Sequence of the second protein:
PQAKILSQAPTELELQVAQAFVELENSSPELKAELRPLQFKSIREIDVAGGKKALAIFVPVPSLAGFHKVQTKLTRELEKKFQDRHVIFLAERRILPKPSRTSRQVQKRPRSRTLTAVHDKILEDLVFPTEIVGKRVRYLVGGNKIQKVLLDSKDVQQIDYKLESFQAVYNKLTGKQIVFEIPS

Sequence of the first protein:
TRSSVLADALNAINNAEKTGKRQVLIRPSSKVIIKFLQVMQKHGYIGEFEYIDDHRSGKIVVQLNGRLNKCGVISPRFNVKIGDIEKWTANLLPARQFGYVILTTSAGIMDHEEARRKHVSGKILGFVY

This data describes a binding interaction between two proteins.

Contacts between the two chains:
Residue Y142 in the second protein interacts with residue I35 in the first protein (closest heavy-atom distance 4.2 Å).
Residue R139 in the second protein contacts residue Y52 in the first protein (closest heavy-atom distance 3.2 Å).
Residue L143 in the second protein interacts with residue Q42 in the first protein (closest heavy-atom distance 3.4 Å).
Residue Y142 in the second protein interacts with residue E49 in the first protein (closest heavy-atom distance 2.9 Å).
Residue K138 in the second protein contacts residue D54 in the first protein (closest heavy-atom distance 2.8 Å).
Residue V144 in the second protein contacts residue E49 in the first protein (closest heavy-atom distance 3.5 Å).
Residue Y142 in the second protein is in contact with residue F50 in the first protein (closest heavy-atom distance 3.2 Å).
Residue K138 in the second protein interacts with residue Y52 in the first protein (closest heavy-atom distance 4.6 Å).
Residue R139 in the second protein is in contact with residue D54 in the first protein (closest heavy-atom distance 3.9 Å).
Residue Y142 in the second protein is in contact with residue E51 in the first protein (closest heavy-atom distance 5.0 Å).
Residue Y142 in the second protein interacts with residue Q39 in the first protein (closest heavy-atom distance 3.4 Å).
Residue K138 in the second protein contacts residue I53 in the first protein (closest heavy-atom distance 3.9 Å).
Residue Y142 in the second protein contacts residue Q42 in the first protein (closest heavy-atom distance 3.5 Å).
Residue L143 in the second protein interacts with residue E49 in the first protein (closest heavy-atom distance 3.6 Å).
Residue R141 in the second protein is in contact with residue E49 in the first protein (closest heavy-atom distance 4.5 Å).
Residue R141 in the second protein is in contact with residue E51 in the first protein (closest heavy-atom distance 3.0 Å).
Residue G146 in the second protein is in contact with residue Q39 in the first protein (closest heavy-atom distance 3.9 Å).
Residue G145 in the second protein interacts with residue Q42 in the first protein (closest heavy-atom distance 4.5 Å).
Residue R139 in the second protein is in contact with residue E51 in the first protein (closest heavy-atom distance 3.4 Å).
Residue K151 in the second protein is in contact with residue E51 in the first protein (closest heavy-atom distance 4.5 Å).
Residue V140 in the second protein is in contact with residue Y52 in the first protein (closest heavy-atom distance 2.8 Å).
Residue V140 in the second protein is in contact with residue I53 in the first protein (closest heavy-atom distance 4.9 Å).
Residue V144 in the second protein contacts residue G48 in the first protein (closest heavy-atom distance 4.5 Å).
Residue R139 in the second protein interacts with residue I53 in the first protein (closest heavy-atom distance 3.4 Å).
Residue G146 in the second protein interacts with residue Q42 in the first protein (closest heavy-atom distance 4.1 Å).
Residue V140 in the second protein is in contact with residue E51 in the first protein (closest heavy-atom distance 3.2 Å).
Residue V144 in the second protein is in contact with residue Q42 in the first protein (closest heavy-atom distance 3.7 Å).
Residue R141 in the second protein interacts with residue F50 in the first protein (closest heavy-atom distance 4.2 Å).
Residue V140 in the second protein contacts residue F50 in the first protein (closest heavy-atom distance 3.9 Å).